Sequence of the first protein:
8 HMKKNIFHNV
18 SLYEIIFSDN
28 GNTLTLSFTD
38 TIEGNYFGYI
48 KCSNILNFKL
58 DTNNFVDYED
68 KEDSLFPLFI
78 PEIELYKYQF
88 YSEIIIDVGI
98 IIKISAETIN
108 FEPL

This data describes a binding interaction between two proteins.

Interface contacts:
Residue F73 in the second protein contacts residue G28 in the first protein (closest heavy-atom distance 3.4 Å).
Residue F73 in the second protein is in contact with residue F24 in the first protein (closest heavy-atom distance 4.0 Å).
Residue F73 in the second protein contacts residue N27 in the first protein (closest heavy-atom distance 2.9 Å).
Residue F24 in the second protein is in contact with residue L57 in the first protein (closest heavy-atom distance 3.9 Å).
Residue L72 in the second protein interacts with residue F24 in the first protein (closest heavy-atom distance 4.2 Å).
Residue N54 in the second protein contacts residue D58 in the first protein (closest heavy-atom distance 4.1 Å).
Residue Y65 in the second protein interacts with residue N51 in the first protein (closest heavy-atom distance 3.3 Å).
Residue L53 in the second protein is in contact with residue T59 in the first protein (closest heavy-atom distance 3.0 Å).
Residue S71 in the second protein interacts with residue N29 in the first protein (closest heavy-atom distance 3.2 Å).
Residue L53 in the second protein interacts with residue L57 in the first protein (closest heavy-atom distance 4.2 Å).
Residue G28 in the second protein interacts with residue L72 in the first protein (closest heavy-atom distance 3.5 Å).
Residue F24 in the second protein is in contact with residue F73 in the first protein (closest heavy-atom distance 4.1 Å).
Residue Y65 in the second protein is in contact with residue N29 in the first protein (closest heavy-atom distance 4.0 Å).
Residue N29 in the second protein interacts with residue S71 in the first protein (closest heavy-atom distance 3.2 Å).
Residue N54 in the second protein contacts residue L57 in the first protein (closest heavy-atom distance 3.1 Å).
Residue L57 in the second protein contacts residue F24 in the first protein (closest heavy-atom distance 3.9 Å).
Residue Y20 in the second protein interacts with residue D26 in the first protein (closest heavy-atom distance 4.4 Å).
Residue I52 in the second protein interacts with residue T59 in the first protein (closest heavy-atom distance 3.1 Å).
Residue D58 in the second protein interacts with residue L53 in the first protein (closest heavy-atom distance 3.4 Å).
Residue F55 in the second protein interacts with residue F55 in the first protein (closest heavy-atom distance 3.6 Å).
Residue Y65 in the second protein contacts residue L53 in the first protein (closest heavy-atom distance 4.4 Å).
Residue Y65 in the second protein interacts with residue E104 in the first protein (closest heavy-atom distance 3.8 Å).
Residue L53 in the second protein interacts with residue N60 in the first protein (closest heavy-atom distance 4.4 Å).
Residue F73 in the second protein is in contact with residue S25 in the first protein (closest heavy-atom distance 4.0 Å).
Residue D70 in the second protein interacts with residue N29 in the first protein (closest heavy-atom distance 3.3 Å).
Residue T59 in the second protein interacts with residue L53 in the first protein (closest heavy-atom distance 2.9 Å).
Residue L57 in the second protein interacts with residue N54 in the first protein (closest heavy-atom distance 3.1 Å).
Residue N29 in the second protein contacts residue D70 in the first protein (closest heavy-atom distance 3.1 Å).
Residue F24 in the second protein interacts with residue E21 in the first protein (closest heavy-atom distance 4.0 Å).
Residue I52 in the second protein interacts with residue Y65 in the first protein (closest heavy-atom distance 2.6 Å).
Residue F55 in the second protein is in contact with residue K56 in the first protein (closest heavy-atom distance 3.3 Å).
Residue F73 in the second protein contacts residue D26 in the first protein (closest heavy-atom distance 3.6 Å).
Residue L72 in the second protein interacts with residue N27 in the first protein (closest heavy-atom distance 3.2 Å).
Residue N51 in the second protein contacts residue Y65 in the first protein (closest heavy-atom distance 3.3 Å).
Residue N27 in the second protein interacts with residue L72 in the first protein (closest heavy-atom distance 3.3 Å).
Residue I52 in the second protein is in contact with residue L57 in the first protein (closest heavy-atom distance 4.3 Å).
Residue N29 in the second protein interacts with residue Y65 in the first protein (closest heavy-atom distance 3.8 Å).
Residue L57 in the second protein contacts residue L53 in the first protein (closest heavy-atom distance 4.2 Å).
Residue N29 in the second protein interacts with residue V63 in the first protein (closest heavy-atom distance 4.0 Å).
Residue L57 in the second protein interacts with residue I52 in the first protein (closest heavy-atom distance 4.4 Å).
Residue I22 in the second protein interacts with residue F24 in the first protein (closest heavy-atom distance 3.7 Å).
Residue N27 in the second protein interacts with residue F73 in the first protein (closest heavy-atom distance 2.9 Å).
Residue L72 in the second protein is in contact with residue N29 in the first protein (closest heavy-atom distance 3.1 Å).
Residue F24 in the second protein is in contact with residue L72 in the first protein (closest heavy-atom distance 4.2 Å).
Residue T59 in the second protein contacts residue I52 in the first protein (closest heavy-atom distance 3.2 Å).
Residue N27 in the second protein contacts residue S71 in the first protein (closest heavy-atom distance 3.4 Å).
Residue F55 in the second protein interacts with residue L57 in the first protein (closest heavy-atom distance 2.8 Å).
Residue G28 in the second protein is in contact with residue F73 in the first protein (closest heavy-atom distance 3.5 Å).
Residue D58 in the second protein contacts residue N54 in the first protein (closest heavy-atom distance 4.2 Å).
Residue F55 in the second protein contacts residue F24 in the first protein (closest heavy-atom distance 4.4 Å).
Residue L53 in the second protein interacts with residue Y65 in the first protein (closest heavy-atom distance 4.3 Å).
Residue F24 in the second protein is in contact with residue I22 in the first protein (closest heavy-atom distance 3.6 Å).
Residue S71 in the second protein is in contact with residue N27 in the first protein (closest heavy-atom distance 3.4 Å).
Residue K56 in the second protein contacts residue F55 in the first protein (closest heavy-atom distance 3.4 Å).
Residue L57 in the second protein is in contact with residue F55 in the first protein (closest heavy-atom distance 2.8 Å).
Residue E104 in the second protein interacts with residue Y65 in the first protein (closest heavy-atom distance 3.5 Å).
Residue Y65 in the second protein contacts residue I52 in the first protein (closest heavy-atom distance 2.5 Å).
Residue L72 in the second protein is in contact with residue G28 in the first protein (closest heavy-atom distance 3.5 Å).
Residue L53 in the second protein interacts with residue D58 in the first protein (closest heavy-atom distance 3.4 Å).
Residue N29 in the second protein contacts residue L72 in the first protein (closest heavy-atom distance 3.0 Å).

Sequence of the second protein:
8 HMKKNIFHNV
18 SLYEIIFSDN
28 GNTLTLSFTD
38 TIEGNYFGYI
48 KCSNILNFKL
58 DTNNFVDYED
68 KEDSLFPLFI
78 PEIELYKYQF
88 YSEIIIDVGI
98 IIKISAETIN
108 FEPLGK